Contacts between the two chains:
Residue E1804 in the first protein is in contact with residue L42 in the second protein (closest heavy-atom distance 3.8 Å).
Residue L1807 in the first protein interacts with residue K144 in the second protein (closest heavy-atom distance 3.8 Å).
Residue L1807 in the first protein contacts residue I72 in the second protein (closest heavy-atom distance 3.7 Å).
Residue H1805 in the first protein contacts residue F44 in the second protein (closest heavy-atom distance 4.5 Å).
Residue H1805 in the first protein interacts with residue I72 in the second protein (closest heavy-atom distance 3.7 Å).
Residue V1808 in the first protein interacts with residue K144 in the second protein (closest heavy-atom distance 3.4 Å).
Residue L1807 in the first protein is in contact with residue L73 in the second protein (closest heavy-atom distance 4.6 Å).
Residue V1808 in the first protein contacts residue L42 in the second protein (closest heavy-atom distance 3.4 Å).
Residue E1803 in the first protein contacts residue L42 in the second protein (closest heavy-atom distance 3.8 Å).
Residue V1808 in the first protein contacts residue F44 in the second protein (closest heavy-atom distance 3.5 Å).
Residue H1805 in the first protein contacts residue L42 in the second protein (closest heavy-atom distance 3.0 Å).
Residue H1805 in the first protein contacts residue G43 in the second protein (closest heavy-atom distance 4.7 Å).
Residue E1803 in the first protein interacts with residue G43 in the second protein (closest heavy-atom distance 3.8 Å).
Residue V1808 in the first protein is in contact with residue G43 in the second protein (closest heavy-atom distance 4.0 Å).
Residue L1807 in the first protein is in contact with residue T127 in the second protein (closest heavy-atom distance 3.9 Å).
Residue E1804 in the first protein contacts residue G43 in the second protein (closest heavy-atom distance 3.8 Å).
Residue L1807 in the first protein is in contact with residue S74 in the second protein (closest heavy-atom distance 4.3 Å).

Sequence of the first protein:
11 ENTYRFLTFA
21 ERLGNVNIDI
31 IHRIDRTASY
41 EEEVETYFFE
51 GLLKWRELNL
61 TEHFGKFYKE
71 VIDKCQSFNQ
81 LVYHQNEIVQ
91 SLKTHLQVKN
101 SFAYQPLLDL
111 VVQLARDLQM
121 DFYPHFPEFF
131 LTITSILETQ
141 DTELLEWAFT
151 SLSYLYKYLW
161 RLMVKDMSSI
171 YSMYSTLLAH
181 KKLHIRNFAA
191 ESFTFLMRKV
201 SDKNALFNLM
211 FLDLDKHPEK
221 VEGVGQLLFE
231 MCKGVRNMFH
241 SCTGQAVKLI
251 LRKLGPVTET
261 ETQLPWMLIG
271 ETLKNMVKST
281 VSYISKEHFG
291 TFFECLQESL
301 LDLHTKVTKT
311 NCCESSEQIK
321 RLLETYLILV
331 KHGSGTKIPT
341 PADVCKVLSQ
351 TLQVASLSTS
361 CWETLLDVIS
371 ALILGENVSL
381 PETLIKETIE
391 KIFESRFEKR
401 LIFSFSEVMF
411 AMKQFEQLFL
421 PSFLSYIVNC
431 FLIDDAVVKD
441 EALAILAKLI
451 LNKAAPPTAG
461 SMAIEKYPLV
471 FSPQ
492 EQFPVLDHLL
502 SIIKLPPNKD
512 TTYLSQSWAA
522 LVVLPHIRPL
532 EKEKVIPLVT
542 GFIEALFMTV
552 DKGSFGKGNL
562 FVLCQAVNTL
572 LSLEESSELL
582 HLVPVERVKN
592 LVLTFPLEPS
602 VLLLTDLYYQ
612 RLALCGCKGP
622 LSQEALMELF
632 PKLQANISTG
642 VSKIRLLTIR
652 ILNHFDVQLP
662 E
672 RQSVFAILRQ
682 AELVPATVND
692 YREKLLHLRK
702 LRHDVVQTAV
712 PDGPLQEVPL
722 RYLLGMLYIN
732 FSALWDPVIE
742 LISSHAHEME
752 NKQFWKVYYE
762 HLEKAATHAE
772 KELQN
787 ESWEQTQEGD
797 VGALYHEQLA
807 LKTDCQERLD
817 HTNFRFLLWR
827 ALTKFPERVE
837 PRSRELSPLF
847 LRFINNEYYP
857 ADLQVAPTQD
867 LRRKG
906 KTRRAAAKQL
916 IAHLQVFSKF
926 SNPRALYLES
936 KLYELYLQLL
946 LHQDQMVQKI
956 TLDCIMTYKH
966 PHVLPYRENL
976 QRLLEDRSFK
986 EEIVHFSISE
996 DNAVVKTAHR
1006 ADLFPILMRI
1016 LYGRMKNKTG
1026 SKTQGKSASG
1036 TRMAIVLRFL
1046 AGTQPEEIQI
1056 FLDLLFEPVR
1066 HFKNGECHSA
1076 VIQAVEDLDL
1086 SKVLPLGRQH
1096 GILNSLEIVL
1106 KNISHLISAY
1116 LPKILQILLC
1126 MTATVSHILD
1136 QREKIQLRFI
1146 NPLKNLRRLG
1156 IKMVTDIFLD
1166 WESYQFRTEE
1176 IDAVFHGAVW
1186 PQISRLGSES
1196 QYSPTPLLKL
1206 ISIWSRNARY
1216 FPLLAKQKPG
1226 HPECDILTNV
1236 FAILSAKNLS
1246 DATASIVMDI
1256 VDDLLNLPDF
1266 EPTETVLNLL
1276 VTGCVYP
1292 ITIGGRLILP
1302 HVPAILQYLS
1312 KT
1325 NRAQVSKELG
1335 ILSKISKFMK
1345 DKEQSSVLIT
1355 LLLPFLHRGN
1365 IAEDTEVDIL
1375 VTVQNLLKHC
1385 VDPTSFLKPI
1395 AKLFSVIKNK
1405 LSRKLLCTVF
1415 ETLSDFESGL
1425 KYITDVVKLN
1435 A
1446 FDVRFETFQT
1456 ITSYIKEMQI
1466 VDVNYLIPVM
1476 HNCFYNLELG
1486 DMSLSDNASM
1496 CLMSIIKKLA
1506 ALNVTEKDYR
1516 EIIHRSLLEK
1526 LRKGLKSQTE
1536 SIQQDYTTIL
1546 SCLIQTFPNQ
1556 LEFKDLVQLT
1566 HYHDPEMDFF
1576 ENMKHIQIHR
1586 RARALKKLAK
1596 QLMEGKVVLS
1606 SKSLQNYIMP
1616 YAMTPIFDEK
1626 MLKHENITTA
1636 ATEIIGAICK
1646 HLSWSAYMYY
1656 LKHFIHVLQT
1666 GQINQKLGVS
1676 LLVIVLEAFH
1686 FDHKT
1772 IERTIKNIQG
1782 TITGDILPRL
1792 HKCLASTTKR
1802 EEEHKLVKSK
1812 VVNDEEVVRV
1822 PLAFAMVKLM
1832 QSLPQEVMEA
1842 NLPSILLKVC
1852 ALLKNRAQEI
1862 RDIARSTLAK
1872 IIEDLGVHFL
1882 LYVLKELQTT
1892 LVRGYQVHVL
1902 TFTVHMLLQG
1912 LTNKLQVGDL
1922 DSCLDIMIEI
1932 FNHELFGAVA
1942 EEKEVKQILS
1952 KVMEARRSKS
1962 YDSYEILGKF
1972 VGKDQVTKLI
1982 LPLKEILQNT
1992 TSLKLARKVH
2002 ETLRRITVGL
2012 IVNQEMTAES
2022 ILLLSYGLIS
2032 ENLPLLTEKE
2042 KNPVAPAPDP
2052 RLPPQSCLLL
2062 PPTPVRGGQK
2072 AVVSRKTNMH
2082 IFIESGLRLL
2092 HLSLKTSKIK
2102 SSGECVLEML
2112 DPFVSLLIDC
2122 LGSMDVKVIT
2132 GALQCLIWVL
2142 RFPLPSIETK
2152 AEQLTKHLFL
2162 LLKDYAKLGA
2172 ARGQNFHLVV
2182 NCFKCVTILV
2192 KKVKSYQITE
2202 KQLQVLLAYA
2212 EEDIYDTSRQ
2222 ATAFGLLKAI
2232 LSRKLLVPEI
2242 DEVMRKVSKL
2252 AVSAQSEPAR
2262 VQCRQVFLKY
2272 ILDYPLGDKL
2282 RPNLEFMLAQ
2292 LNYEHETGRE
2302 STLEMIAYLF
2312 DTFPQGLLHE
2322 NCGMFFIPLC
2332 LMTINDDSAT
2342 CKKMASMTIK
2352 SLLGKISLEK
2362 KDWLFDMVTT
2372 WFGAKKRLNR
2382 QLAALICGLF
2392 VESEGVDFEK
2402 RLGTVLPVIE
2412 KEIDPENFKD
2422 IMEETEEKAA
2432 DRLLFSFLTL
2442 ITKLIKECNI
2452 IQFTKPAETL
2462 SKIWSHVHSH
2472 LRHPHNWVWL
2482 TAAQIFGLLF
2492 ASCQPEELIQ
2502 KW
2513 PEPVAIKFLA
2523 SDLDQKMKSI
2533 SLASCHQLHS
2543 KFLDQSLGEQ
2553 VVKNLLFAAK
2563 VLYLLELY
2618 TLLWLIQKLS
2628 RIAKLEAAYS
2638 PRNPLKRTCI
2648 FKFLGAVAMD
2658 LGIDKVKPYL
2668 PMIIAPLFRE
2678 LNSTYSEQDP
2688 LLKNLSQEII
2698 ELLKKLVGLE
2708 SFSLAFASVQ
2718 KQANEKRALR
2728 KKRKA

Sequence of the second protein:
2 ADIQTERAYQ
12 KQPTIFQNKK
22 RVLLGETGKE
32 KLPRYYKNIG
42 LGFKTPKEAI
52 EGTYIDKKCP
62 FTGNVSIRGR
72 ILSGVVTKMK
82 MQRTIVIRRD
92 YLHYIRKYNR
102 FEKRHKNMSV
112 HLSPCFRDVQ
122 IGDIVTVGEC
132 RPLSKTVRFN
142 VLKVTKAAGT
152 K

These two protein chains interact to form a complex.